The following describes two proteins that form a bound complex.

Interface contacts:
Residue V51 in the first protein contacts residue S11 in the second protein (closest heavy-atom distance 3.8 Å).
Residue N180 in the first protein interacts with residue V10 in the second protein (closest heavy-atom distance 2.8 Å).
Residue N231 in the first protein interacts with residue C7 in the second protein (closest heavy-atom distance 3.6 Å).
Residue Y186 in the first protein is in contact with residue C7 in the second protein (closest heavy-atom distance 4.5 Å).
Residue G176 in the first protein contacts residue V10 in the second protein (closest heavy-atom distance 3.5 Å).
Residue R65 in the first protein is in contact with residue R6 in the second protein (closest heavy-atom distance 3.3 Å).
Residue S50 in the first protein is in contact with residue S11 in the second protein (closest heavy-atom distance 3.0 Å).
Residue V183 in the first protein interacts with residue S8 in the second protein (closest heavy-atom distance 3.4 Å).
Residue W235 in the first protein is in contact with residue C7 in the second protein (closest heavy-atom distance 3.4 Å).
Residue N231 in the first protein is in contact with residue S8 in the second protein (closest heavy-atom distance 2.9 Å).
Residue K54 in the first protein contacts residue V10 in the second protein (closest heavy-atom distance 4.1 Å).
Residue L234 in the first protein contacts residue C7 in the second protein (closest heavy-atom distance 4.4 Å).
Residue D230 in the first protein contacts residue S8 in the second protein (closest heavy-atom distance 4.7 Å).
Residue V183 in the first protein is in contact with residue C7 in the second protein (closest heavy-atom distance 3.9 Å).
Residue F124 in the first protein interacts with residue S11 in the second protein (closest heavy-atom distance 4.1 Å).
Residue K127 in the first protein is in contact with residue S11 in the second protein (closest heavy-atom distance 3.2 Å).
Residue K127 in the first protein interacts with residue V10 in the second protein (closest heavy-atom distance 2.9 Å).
Residue D131 in the first protein contacts residue V10 in the second protein (closest heavy-atom distance 4.1 Å).
Residue E187 in the first protein contacts residue C7 in the second protein (closest heavy-atom distance 3.5 Å).
Residue N180 in the first protein contacts residue S8 in the second protein (closest heavy-atom distance 4.8 Å).
Residue L234 in the first protein contacts residue I5 in the second protein (closest heavy-atom distance 3.6 Å).
Residue L227 in the first protein contacts residue V10 in the second protein (closest heavy-atom distance 3.5 Å).
Residue L227 in the first protein interacts with residue S8 in the second protein (closest heavy-atom distance 4.0 Å).
Residue R61 in the first protein contacts residue R6 in the second protein (closest heavy-atom distance 3.4 Å).
Residue L179 in the first protein is in contact with residue V10 in the second protein (closest heavy-atom distance 3.9 Å).
Residue L234 in the first protein is in contact with residue R6 in the second protein (closest heavy-atom distance 4.4 Å).
Residue N231 in the first protein contacts residue R6 in the second protein (closest heavy-atom distance 4.9 Å).
Residue E187 in the first protein contacts residue R6 in the second protein (closest heavy-atom distance 4.2 Å).
Residue K54 in the first protein interacts with residue S11 in the second protein (closest heavy-atom distance 3.4 Å).
Residue I224 in the first protein interacts with residue V10 in the second protein (closest heavy-atom distance 4.2 Å).
Residue L179 in the first protein interacts with residue S8 in the second protein (closest heavy-atom distance 3.6 Å).

Sequence of the second protein:
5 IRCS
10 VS

Sequence of the first protein:
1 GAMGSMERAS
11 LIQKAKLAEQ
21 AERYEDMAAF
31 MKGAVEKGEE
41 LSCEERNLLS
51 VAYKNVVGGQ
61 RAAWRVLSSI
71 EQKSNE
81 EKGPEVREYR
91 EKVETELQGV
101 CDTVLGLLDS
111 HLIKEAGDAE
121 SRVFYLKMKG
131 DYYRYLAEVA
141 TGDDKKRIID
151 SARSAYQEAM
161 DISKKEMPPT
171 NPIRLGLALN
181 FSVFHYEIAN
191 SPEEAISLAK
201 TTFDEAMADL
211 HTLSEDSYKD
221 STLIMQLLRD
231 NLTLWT